These two protein chains interact to form a complex.

Sequence of the first protein:
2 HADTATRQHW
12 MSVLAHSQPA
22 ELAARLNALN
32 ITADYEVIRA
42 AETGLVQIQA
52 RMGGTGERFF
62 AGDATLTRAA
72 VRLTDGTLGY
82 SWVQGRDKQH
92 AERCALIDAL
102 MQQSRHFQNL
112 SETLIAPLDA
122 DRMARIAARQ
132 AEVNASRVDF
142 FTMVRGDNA

Contacts between the two chains:
Residue V265 in the second protein interacts with residue F142 in the first protein (closest heavy-atom distance 3.8 Å).
Residue I243 in the second protein contacts residue F142 in the first protein (closest heavy-atom distance 3.8 Å).
Residue T77 in the second protein contacts residue V139 in the first protein (closest heavy-atom distance 4.6 Å).
Residue M263 in the second protein is in contact with residue F142 in the first protein (closest heavy-atom distance 3.9 Å).
Residue V254 in the second protein is in contact with residue F142 in the first protein (closest heavy-atom distance 3.9 Å).
Residue D75 in the second protein contacts residue D140 in the first protein (closest heavy-atom distance 4.5 Å).

Sequence of the second protein:
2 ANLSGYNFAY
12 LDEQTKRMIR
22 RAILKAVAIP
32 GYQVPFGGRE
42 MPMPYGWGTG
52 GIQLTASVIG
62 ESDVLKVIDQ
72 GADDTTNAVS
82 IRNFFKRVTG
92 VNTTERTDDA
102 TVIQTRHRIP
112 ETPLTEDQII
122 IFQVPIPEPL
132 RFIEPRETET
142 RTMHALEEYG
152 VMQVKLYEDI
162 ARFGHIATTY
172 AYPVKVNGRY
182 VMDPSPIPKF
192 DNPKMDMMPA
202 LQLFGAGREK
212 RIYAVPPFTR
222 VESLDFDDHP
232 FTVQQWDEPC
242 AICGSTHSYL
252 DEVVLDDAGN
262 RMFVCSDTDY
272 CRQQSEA